The following describes two proteins that form a bound complex.

Sequence of chain B:
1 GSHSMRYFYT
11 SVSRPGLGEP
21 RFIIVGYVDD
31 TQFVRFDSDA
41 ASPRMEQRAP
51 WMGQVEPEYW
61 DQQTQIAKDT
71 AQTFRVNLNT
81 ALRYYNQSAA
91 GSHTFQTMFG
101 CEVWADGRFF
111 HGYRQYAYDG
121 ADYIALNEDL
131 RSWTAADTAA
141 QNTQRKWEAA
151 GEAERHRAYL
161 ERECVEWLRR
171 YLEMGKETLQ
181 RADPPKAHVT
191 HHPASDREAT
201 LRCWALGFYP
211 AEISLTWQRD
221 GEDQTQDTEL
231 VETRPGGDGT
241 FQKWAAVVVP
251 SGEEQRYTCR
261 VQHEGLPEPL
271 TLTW

Residue-level contacts at the interface:
Residue E163 in chain B is in contact with residue M3 in chain A (closest heavy-atom distance 3.9 Å).
Residue T80 in chain B interacts with residue V9 in chain A (closest heavy-atom distance 3.8 Å).
Residue T73 in chain B is in contact with residue Q6 in chain A (closest heavy-atom distance 3.2 Å).
Residue E152 in chain B is in contact with residue Q6 in chain A (closest heavy-atom distance 4.8 Å).
Residue Q63 in chain B is in contact with residue L2 in chain A (closest heavy-atom distance 3.0 Å).
Residue T143 in chain B contacts residue F8 in chain A (closest heavy-atom distance 5.0 Å).
Residue Q63 in chain B is in contact with residue A1 in chain A (closest heavy-atom distance 3.5 Å).
Residue T143 in chain B contacts residue V9 in chain A (closest heavy-atom distance 2.6 Å).
Residue Y9 in chain B interacts with residue L2 in chain A (closest heavy-atom distance 3.3 Å).
Residue Y116 in chain B is in contact with residue V9 in chain A (closest heavy-atom distance 4.8 Å).
Residue K146 in chain B interacts with residue F8 in chain A (closest heavy-atom distance 3.7 Å).
Residue T73 in chain B is in contact with residue F8 in chain A (closest heavy-atom distance 3.5 Å).
Residue F95 in chain B contacts residue V9 in chain A (closest heavy-atom distance 4.2 Å).
Residue I66 in chain B contacts residue L2 in chain A (closest heavy-atom distance 3.6 Å).
Residue I66 in chain B contacts residue Q6 in chain A (closest heavy-atom distance 4.0 Å).
Residue Y84 in chain B interacts with residue V9 in chain A (closest heavy-atom distance 2.6 Å).
Residue Y159 in chain B is in contact with residue L2 in chain A (closest heavy-atom distance 4.3 Å).
Residue Y7 in chain B is in contact with residue A1 in chain A (closest heavy-atom distance 3.3 Å).
Residue K146 in chain B is in contact with residue V9 in chain A (closest heavy-atom distance 3.8 Å).
Residue Y116 in chain B interacts with residue F7 in chain A (closest heavy-atom distance 4.0 Å).
Residue Y7 in chain B contacts residue L2 in chain A (closest heavy-atom distance 3.7 Å).
Residue T70 in chain B interacts with residue Q6 in chain A (closest heavy-atom distance 3.1 Å).
Residue M5 in chain B is in contact with residue A1 in chain A (closest heavy-atom distance 4.0 Å).
Residue E152 in chain B interacts with residue F7 in chain A (closest heavy-atom distance 3.2 Å).
Residue I24 in chain B interacts with residue L2 in chain A (closest heavy-atom distance 4.2 Å).
Residue F99 in chain B interacts with residue L2 in chain A (closest heavy-atom distance 3.7 Å).
Residue W167 in chain B interacts with residue M3 in chain A (closest heavy-atom distance 3.8 Å).
Residue Y123 in chain B interacts with residue V9 in chain A (closest heavy-atom distance 4.0 Å).
Residue D69 in chain B is in contact with residue Q6 in chain A (closest heavy-atom distance 3.7 Å).
Residue Y171 in chain B interacts with residue A1 in chain A (closest heavy-atom distance 2.8 Å).
Residue T73 in chain B interacts with residue F7 in chain A (closest heavy-atom distance 4.4 Å).
Residue V76 in chain B is in contact with residue F8 in chain A (closest heavy-atom distance 3.7 Å).
Residue R155 in chain B is in contact with residue F7 in chain A (closest heavy-atom distance 4.3 Å).
Residue Y159 in chain B is in contact with residue A1 in chain A (closest heavy-atom distance 2.7 Å).
Residue W147 in chain B interacts with residue F8 in chain A (closest heavy-atom distance 2.8 Å).
Residue H156 in chain B is in contact with residue F7 in chain A (closest heavy-atom distance 3.5 Å).
Residue A81 in chain B interacts with residue V9 in chain A (closest heavy-atom distance 4.9 Å).
Residue N77 in chain B interacts with residue F8 in chain A (closest heavy-atom distance 3.3 Å).
Residue N142 in chain B interacts with residue V9 in chain A (closest heavy-atom distance 4.7 Å).
Residue W167 in chain B contacts residue A1 in chain A (closest heavy-atom distance 3.6 Å).
Residue Y159 in chain B contacts residue M3 in chain A (closest heavy-atom distance 3.7 Å).
Residue Y59 in chain B contacts residue A1 in chain A (closest heavy-atom distance 3.9 Å).
Residue I66 in chain B is in contact with residue P4 in chain A (closest heavy-atom distance 3.7 Å).
Residue M45 in chain B contacts residue L2 in chain A (closest heavy-atom distance 3.9 Å).
Residue W147 in chain B interacts with residue F7 in chain A (closest heavy-atom distance 3.8 Å).
Residue I66 in chain B interacts with residue M3 in chain A (closest heavy-atom distance 3.8 Å).
Residue N77 in chain B interacts with residue F7 in chain A (closest heavy-atom distance 3.4 Å).
Residue W147 in chain B interacts with residue V9 in chain A (closest heavy-atom distance 4.0 Å).
Residue N77 in chain B is in contact with residue V9 in chain A (closest heavy-atom distance 2.8 Å).
Residue R114 in chain B is in contact with residue F7 in chain A (closest heavy-atom distance 4.4 Å).

Sequence of chain A:
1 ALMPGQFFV